Sequence of chain B:
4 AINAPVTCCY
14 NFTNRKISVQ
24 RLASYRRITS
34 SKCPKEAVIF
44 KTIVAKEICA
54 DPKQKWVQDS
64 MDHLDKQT

Interface contacts:
Residue W92 in chain A interacts with residue K69 in chain B (closest heavy-atom distance 3.6 Å).
Residue R32 in chain A is in contact with residue Y28 in chain B (closest heavy-atom distance 3.7 Å).
Residue G50 in chain A interacts with residue R30 in chain B (closest heavy-atom distance 3.4 Å).
Residue N31 in chain A interacts with residue R30 in chain B (closest heavy-atom distance 4.9 Å).
Residue R32 in chain A interacts with residue D68 in chain B (closest heavy-atom distance 2.6 Å).
Residue F91 in chain A contacts residue R30 in chain B (closest heavy-atom distance 4.2 Å).
Residue R32 in chain A contacts residue D65 in chain B (closest heavy-atom distance 2.8 Å).
Residue Y30 in chain A contacts residue D68 in chain B (closest heavy-atom distance 3.8 Å).
Residue Y30 in chain A is in contact with residue K69 in chain B (closest heavy-atom distance 3.8 Å).
Residue R32 in chain A contacts residue M64 in chain B (closest heavy-atom distance 3.9 Å).
Residue W92 in chain A contacts residue D68 in chain B (closest heavy-atom distance 4.1 Å).
Residue E55 in chain A contacts residue T32 in chain B (closest heavy-atom distance 4.3 Å).
Residue W92 in chain A is in contact with residue D65 in chain B (closest heavy-atom distance 3.7 Å).
Residue R32 in chain A interacts with residue R30 in chain B (closest heavy-atom distance 4.3 Å).

Sequence of chain A:
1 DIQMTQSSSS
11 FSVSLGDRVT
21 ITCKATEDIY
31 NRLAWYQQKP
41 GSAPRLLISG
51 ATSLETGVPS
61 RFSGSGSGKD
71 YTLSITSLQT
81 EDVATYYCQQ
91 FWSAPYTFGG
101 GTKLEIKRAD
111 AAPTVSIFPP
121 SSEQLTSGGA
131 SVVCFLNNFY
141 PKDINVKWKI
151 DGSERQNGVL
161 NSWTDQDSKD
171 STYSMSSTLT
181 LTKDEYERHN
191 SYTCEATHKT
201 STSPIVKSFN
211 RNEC

The following describes two proteins that form a bound complex.